Sequence of the second protein:
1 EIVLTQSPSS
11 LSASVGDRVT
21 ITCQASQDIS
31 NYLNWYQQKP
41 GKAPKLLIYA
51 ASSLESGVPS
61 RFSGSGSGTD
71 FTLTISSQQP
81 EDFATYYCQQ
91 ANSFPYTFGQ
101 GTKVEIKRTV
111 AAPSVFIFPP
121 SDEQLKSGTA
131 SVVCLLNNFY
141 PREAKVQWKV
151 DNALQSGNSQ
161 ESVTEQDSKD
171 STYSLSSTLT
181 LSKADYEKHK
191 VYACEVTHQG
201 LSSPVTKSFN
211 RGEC

This data describes a binding interaction between two proteins.

Sequence of the first protein:
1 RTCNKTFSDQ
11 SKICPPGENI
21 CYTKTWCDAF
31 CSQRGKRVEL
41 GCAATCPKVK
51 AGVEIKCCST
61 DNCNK

Contacts between the two chains:
Residue Y32 in the second protein is in contact with residue Q33 in the first protein (closest heavy-atom distance 3.5 Å).
Residue Y49 in the second protein is in contact with residue F30 in the first protein (closest heavy-atom distance 4.1 Å).
Residue S52 in the second protein is in contact with residue A29 in the first protein (closest heavy-atom distance 3.6 Å).
Residue N31 in the second protein contacts residue F30 in the first protein (closest heavy-atom distance 3.5 Å).
Residue Y32 in the second protein interacts with residue F30 in the first protein (closest heavy-atom distance 3.7 Å).
Residue Y49 in the second protein interacts with residue R37 in the first protein (closest heavy-atom distance 3.0 Å).
Residue Y32 in the second protein interacts with residue R34 in the first protein (closest heavy-atom distance 3.5 Å).
Residue S53 in the second protein is in contact with residue A29 in the first protein (closest heavy-atom distance 3.0 Å).
Residue L54 in the second protein contacts residue K50 in the first protein (closest heavy-atom distance 4.2 Å).
Residue Y49 in the second protein is in contact with residue W26 in the first protein (closest heavy-atom distance 4.5 Å).
Residue Y49 in the second protein interacts with residue D28 in the first protein (closest heavy-atom distance 2.6 Å).
Residue N31 in the second protein is in contact with residue A29 in the first protein (closest heavy-atom distance 3.1 Å).
Residue S53 in the second protein interacts with residue D28 in the first protein (closest heavy-atom distance 3.5 Å).
Residue A50 in the second protein contacts residue A29 in the first protein (closest heavy-atom distance 3.4 Å).
Residue A50 in the second protein interacts with residue F30 in the first protein (closest heavy-atom distance 3.4 Å).